Interface contacts:
Residue V9 in chain B is in contact with residue Y5 in chain A (closest heavy-atom distance 3.4 Å).
Residue K146 in chain B interacts with residue L8 in chain A (closest heavy-atom distance 3.7 Å).
Residue Y171 in chain B is in contact with residue R1 in chain A (closest heavy-atom distance 2.6 Å).
Residue E24 in chain B contacts residue Y5 in chain A (closest heavy-atom distance 4.6 Å).
Residue Y84 in chain B is in contact with residue L8 in chain A (closest heavy-atom distance 3.0 Å).
Residue K66 in chain B is in contact with residue V4 in chain A (closest heavy-atom distance 3.6 Å).
Residue D77 in chain B interacts with residue G7 in chain A (closest heavy-atom distance 3.5 Å).
Residue T163 in chain B contacts residue R1 in chain A (closest heavy-atom distance 4.1 Å).
Residue Y159 in chain B interacts with residue G2 in chain A (closest heavy-atom distance 3.8 Å).
Residue I142 in chain B interacts with residue L8 in chain A (closest heavy-atom distance 4.9 Å).
Residue Y116 in chain B is in contact with residue L8 in chain A (closest heavy-atom distance 3.8 Å).
Residue T143 in chain B is in contact with residue G7 in chain A (closest heavy-atom distance 4.8 Å).
Residue W147 in chain B is in contact with residue G7 in chain A (closest heavy-atom distance 2.9 Å).
Residue W167 in chain B is in contact with residue R1 in chain A (closest heavy-atom distance 3.4 Å).
Residue R62 in chain B interacts with residue R1 in chain A (closest heavy-atom distance 3.0 Å).
Residue W147 in chain B interacts with residue L8 in chain A (closest heavy-atom distance 3.7 Å).
Residue S73 in chain B is in contact with residue Y5 in chain A (closest heavy-atom distance 4.2 Å).
Residue K66 in chain B is in contact with residue R1 in chain A (closest heavy-atom distance 3.3 Å).
Residue Y116 in chain B contacts residue Y5 in chain A (closest heavy-atom distance 3.6 Å).
Residue K66 in chain B interacts with residue Y3 in chain A (closest heavy-atom distance 4.1 Å).
Residue L81 in chain B interacts with residue L8 in chain A (closest heavy-atom distance 3.7 Å).
Residue Y123 in chain B interacts with residue L8 in chain A (closest heavy-atom distance 4.2 Å).
Residue Y7 in chain B is in contact with residue Y5 in chain A (closest heavy-atom distance 4.0 Å).
Residue S99 in chain B is in contact with residue Y5 in chain A (closest heavy-atom distance 3.4 Å).
Residue E63 in chain B is in contact with residue R1 in chain A (closest heavy-atom distance 3.2 Å).
Residue T80 in chain B contacts residue L8 in chain A (closest heavy-atom distance 3.8 Å).
Residue R155 in chain B is in contact with residue Y3 in chain A (closest heavy-atom distance 2.9 Å).
Residue Y159 in chain B contacts residue Y3 in chain A (closest heavy-atom distance 3.5 Å).
Residue Y59 in chain B is in contact with residue R1 in chain A (closest heavy-atom distance 4.2 Å).
Residue R155 in chain B interacts with residue V4 in chain A (closest heavy-atom distance 2.9 Å).
Residue D77 in chain B contacts residue L8 in chain A (closest heavy-atom distance 3.1 Å).
Residue L156 in chain B is in contact with residue Y3 in chain A (closest heavy-atom distance 3.4 Å).
Residue F74 in chain B is in contact with residue Y5 in chain A (closest heavy-atom distance 3.7 Å).
Residue E152 in chain B interacts with residue Y3 in chain A (closest heavy-atom distance 2.7 Å).
Residue E63 in chain B is in contact with residue G2 in chain A (closest heavy-atom distance 3.1 Å).
Residue K66 in chain B interacts with residue G2 in chain A (closest heavy-atom distance 3.0 Å).
Residue S73 in chain B is in contact with residue G7 in chain A (closest heavy-atom distance 5.0 Å).
Residue Y159 in chain B contacts residue R1 in chain A (closest heavy-atom distance 2.8 Å).
Residue Y7 in chain B contacts residue G2 in chain A (closest heavy-atom distance 3.1 Å).
Residue Y7 in chain B interacts with residue R1 in chain A (closest heavy-atom distance 3.0 Å).
Residue N70 in chain B is in contact with residue V4 in chain A (closest heavy-atom distance 3.5 Å).
Residue L5 in chain B interacts with residue R1 in chain A (closest heavy-atom distance 4.1 Å).
Residue V97 in chain B interacts with residue Y5 in chain A (closest heavy-atom distance 4.1 Å).
Residue Q114 in chain B is in contact with residue Y3 in chain A (closest heavy-atom distance 3.8 Å).
Residue N70 in chain B contacts residue Y5 in chain A (closest heavy-atom distance 3.0 Å).
Residue Q114 in chain B contacts residue Y5 in chain A (closest heavy-atom distance 3.7 Å).
Residue I95 in chain B interacts with residue L8 in chain A (closest heavy-atom distance 4.0 Å).
Residue T143 in chain B interacts with residue L8 in chain A (closest heavy-atom distance 2.8 Å).
Residue Y22 in chain B interacts with residue Y5 in chain A (closest heavy-atom distance 4.4 Å).
Residue N70 in chain B contacts residue Y3 in chain A (closest heavy-atom distance 3.1 Å).
Residue R155 in chain B contacts residue Y5 in chain A (closest heavy-atom distance 3.9 Å).

These two protein chains interact to form a complex.

Sequence of chain A:
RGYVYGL

Sequence of chain B:
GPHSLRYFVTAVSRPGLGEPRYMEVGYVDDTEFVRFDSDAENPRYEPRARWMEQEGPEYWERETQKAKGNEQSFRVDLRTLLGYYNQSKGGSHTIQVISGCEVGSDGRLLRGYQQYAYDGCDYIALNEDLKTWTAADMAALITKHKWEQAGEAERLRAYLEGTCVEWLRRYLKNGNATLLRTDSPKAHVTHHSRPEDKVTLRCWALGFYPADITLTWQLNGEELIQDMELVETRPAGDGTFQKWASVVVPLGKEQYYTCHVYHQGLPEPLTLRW